These two protein chains interact to form a complex.

Sequence of chain B:
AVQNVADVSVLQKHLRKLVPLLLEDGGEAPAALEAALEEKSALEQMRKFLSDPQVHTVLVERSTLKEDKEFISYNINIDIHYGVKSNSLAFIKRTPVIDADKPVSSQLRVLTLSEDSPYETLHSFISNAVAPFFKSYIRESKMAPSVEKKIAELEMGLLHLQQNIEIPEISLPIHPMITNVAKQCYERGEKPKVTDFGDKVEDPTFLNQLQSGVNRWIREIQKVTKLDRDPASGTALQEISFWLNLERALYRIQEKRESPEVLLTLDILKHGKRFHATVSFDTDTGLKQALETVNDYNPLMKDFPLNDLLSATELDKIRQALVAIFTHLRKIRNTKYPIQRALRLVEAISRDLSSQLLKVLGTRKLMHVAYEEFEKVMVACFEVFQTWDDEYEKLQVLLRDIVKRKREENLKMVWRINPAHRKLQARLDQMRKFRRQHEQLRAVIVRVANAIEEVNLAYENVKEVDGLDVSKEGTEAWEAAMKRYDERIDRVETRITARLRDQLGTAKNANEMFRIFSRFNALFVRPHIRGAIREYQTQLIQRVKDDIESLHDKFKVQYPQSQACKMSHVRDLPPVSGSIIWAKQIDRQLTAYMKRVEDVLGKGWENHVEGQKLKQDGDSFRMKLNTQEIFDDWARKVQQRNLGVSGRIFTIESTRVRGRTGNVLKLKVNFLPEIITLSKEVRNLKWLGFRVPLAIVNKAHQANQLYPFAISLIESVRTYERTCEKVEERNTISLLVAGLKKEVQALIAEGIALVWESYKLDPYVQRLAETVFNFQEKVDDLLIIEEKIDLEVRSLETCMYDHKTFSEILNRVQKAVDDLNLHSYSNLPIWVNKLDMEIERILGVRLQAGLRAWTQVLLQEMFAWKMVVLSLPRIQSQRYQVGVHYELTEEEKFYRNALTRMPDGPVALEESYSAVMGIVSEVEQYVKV

Sequence of chain A:
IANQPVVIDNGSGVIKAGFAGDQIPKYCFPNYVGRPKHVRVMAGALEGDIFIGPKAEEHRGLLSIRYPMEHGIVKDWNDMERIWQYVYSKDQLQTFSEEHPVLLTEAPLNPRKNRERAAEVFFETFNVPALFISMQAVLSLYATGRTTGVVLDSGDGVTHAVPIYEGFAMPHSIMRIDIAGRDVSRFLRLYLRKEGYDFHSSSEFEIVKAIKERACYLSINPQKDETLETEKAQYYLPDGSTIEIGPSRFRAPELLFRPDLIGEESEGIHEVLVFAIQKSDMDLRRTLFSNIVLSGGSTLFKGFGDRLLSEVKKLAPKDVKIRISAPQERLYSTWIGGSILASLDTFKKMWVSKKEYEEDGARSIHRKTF

Residue-level contacts at the interface:
Residue F310 in chain B interacts with residue Y148 in chain A (closest heavy-atom distance 4.2 Å).
Residue S315 in chain B is in contact with residue S349 in chain A (closest heavy-atom distance 4.7 Å).
Residue H311 in chain B is in contact with residue I346 in chain A (closest heavy-atom distance 4.8 Å).